Sequence of the second protein:
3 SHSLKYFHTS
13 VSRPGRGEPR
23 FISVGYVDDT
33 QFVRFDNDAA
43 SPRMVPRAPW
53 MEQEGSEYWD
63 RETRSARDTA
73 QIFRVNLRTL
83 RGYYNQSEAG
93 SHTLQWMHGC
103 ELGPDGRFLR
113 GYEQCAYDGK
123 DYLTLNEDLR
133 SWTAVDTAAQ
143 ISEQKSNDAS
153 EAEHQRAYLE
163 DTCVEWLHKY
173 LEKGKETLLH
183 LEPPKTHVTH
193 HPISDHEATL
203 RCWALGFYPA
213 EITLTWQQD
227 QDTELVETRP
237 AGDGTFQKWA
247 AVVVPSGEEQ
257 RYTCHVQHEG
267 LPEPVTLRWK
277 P

This data describes a binding interaction between two proteins.

Sequence of the first protein:
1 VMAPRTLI

Contacts between the two chains:
Residue F75 in the second protein interacts with residue T6 in the first protein (closest heavy-atom distance 3.4 Å).
Residue S144 in the second protein is in contact with residue I8 in the first protein (closest heavy-atom distance 4.9 Å).
Residue M46 in the second protein is in contact with residue M2 in the first protein (closest heavy-atom distance 4.2 Å).
Residue L6 in the second protein contacts residue V1 in the first protein (closest heavy-atom distance 4.0 Å).
Residue E64 in the second protein contacts residue V1 in the first protein (closest heavy-atom distance 3.3 Å).
Residue A68 in the second protein is in contact with residue M2 in the first protein (closest heavy-atom distance 3.6 Å).
Residue N78 in the second protein interacts with residue I8 in the first protein (closest heavy-atom distance 3.7 Å).
Residue Y8 in the second protein interacts with residue V1 in the first protein (closest heavy-atom distance 3.2 Å).
Residue W98 in the second protein is in contact with residue A3 in the first protein (closest heavy-atom distance 3.5 Å).
Residue F75 in the second protein is in contact with residue L7 in the first protein (closest heavy-atom distance 4.4 Å).
Residue Y60 in the second protein contacts residue V1 in the first protein (closest heavy-atom distance 4.1 Å).
Residue E115 in the second protein interacts with residue A3 in the first protein (closest heavy-atom distance 4.9 Å).
Residue W98 in the second protein interacts with residue R5 in the first protein (closest heavy-atom distance 3.7 Å).
Residue Q157 in the second protein contacts residue R5 in the first protein (closest heavy-atom distance 2.9 Å).
Residue H100 in the second protein is in contact with residue M2 in the first protein (closest heavy-atom distance 3.9 Å).
Residue E153 in the second protein contacts residue L7 in the first protein (closest heavy-atom distance 3.5 Å).
Residue W98 in the second protein interacts with residue L7 in the first protein (closest heavy-atom distance 3.7 Å).
Residue I74 in the second protein interacts with residue L7 in the first protein (closest heavy-atom distance 3.3 Å).
Residue Y160 in the second protein contacts residue M2 in the first protein (closest heavy-atom distance 3.8 Å).
Residue A151 in the second protein is in contact with residue R5 in the first protein (closest heavy-atom distance 4.5 Å).
Residue R63 in the second protein contacts residue V1 in the first protein (closest heavy-atom distance 3.8 Å).
Residue W98 in the second protein contacts residue T6 in the first protein (closest heavy-atom distance 3.2 Å).
Residue T71 in the second protein interacts with residue T6 in the first protein (closest heavy-atom distance 4.2 Å).
Residue Y8 in the second protein interacts with residue M2 in the first protein (closest heavy-atom distance 3.6 Å).
Residue I74 in the second protein is in contact with residue T6 in the first protein (closest heavy-atom distance 3.5 Å).
Residue Y172 in the second protein interacts with residue V1 in the first protein (closest heavy-atom distance 2.7 Å).
Residue S67 in the second protein contacts residue P4 in the first protein (closest heavy-atom distance 4.0 Å).
Residue H10 in the second protein contacts residue M2 in the first protein (closest heavy-atom distance 3.6 Å).
Residue E64 in the second protein interacts with residue M2 in the first protein (closest heavy-atom distance 3.2 Å).
Residue H100 in the second protein is in contact with residue V1 in the first protein (closest heavy-atom distance 4.8 Å).
Residue W134 in the second protein interacts with residue L7 in the first protein (closest heavy-atom distance 3.8 Å).
Residue E115 in the second protein contacts residue L7 in the first protein (closest heavy-atom distance 3.4 Å).
Residue V77 in the second protein interacts with residue I8 in the first protein (closest heavy-atom distance 4.8 Å).
Residue W98 in the second protein contacts residue M2 in the first protein (closest heavy-atom distance 4.5 Å).
Residue S67 in the second protein contacts residue A3 in the first protein (closest heavy-atom distance 4.6 Å).
Residue S148 in the second protein interacts with residue L7 in the first protein (closest heavy-atom distance 3.3 Å).
Residue I74 in the second protein contacts residue I8 in the first protein (closest heavy-atom distance 4.0 Å).
Residue Y160 in the second protein is in contact with residue A3 in the first protein (closest heavy-atom distance 3.6 Å).
Residue T71 in the second protein contacts residue M2 in the first protein (closest heavy-atom distance 3.1 Å).
Residue E153 in the second protein interacts with residue T6 in the first protein (closest heavy-atom distance 4.1 Å).
Residue W168 in the second protein interacts with residue V1 in the first protein (closest heavy-atom distance 3.6 Å).
Residue S25 in the second protein contacts residue M2 in the first protein (closest heavy-atom distance 5.0 Å).
Residue Y160 in the second protein interacts with residue V1 in the first protein (closest heavy-atom distance 3.0 Å).
Residue H156 in the second protein is in contact with residue R5 in the first protein (closest heavy-atom distance 3.0 Å).
Residue F34 in the second protein interacts with residue V1 in the first protein (closest heavy-atom distance 4.7 Å).
Residue E153 in the second protein contacts residue R5 in the first protein (closest heavy-atom distance 2.7 Å).
Residue Q157 in the second protein interacts with residue L7 in the first protein (closest heavy-atom distance 4.7 Å).
Residue Q157 in the second protein contacts residue T6 in the first protein (closest heavy-atom distance 4.0 Å).
Residue K147 in the second protein interacts with residue I8 in the first protein (closest heavy-atom distance 4.5 Å).
Residue H100 in the second protein is in contact with residue A3 in the first protein (closest heavy-atom distance 3.5 Å).
Residue T71 in the second protein contacts residue A3 in the first protein (closest heavy-atom distance 4.7 Å).
Residue Y160 in the second protein contacts residue P4 in the first protein (closest heavy-atom distance 3.9 Å).
Residue N78 in the second protein contacts residue L7 in the first protein (closest heavy-atom distance 3.1 Å).
Residue Q157 in the second protein contacts residue A3 in the first protein (closest heavy-atom distance 4.1 Å).
Residue S67 in the second protein is in contact with residue M2 in the first protein (closest heavy-atom distance 3.6 Å).